Sequence of protein 1:
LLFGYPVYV

These two protein chains interact to form a complex.

Sequence of protein 2:
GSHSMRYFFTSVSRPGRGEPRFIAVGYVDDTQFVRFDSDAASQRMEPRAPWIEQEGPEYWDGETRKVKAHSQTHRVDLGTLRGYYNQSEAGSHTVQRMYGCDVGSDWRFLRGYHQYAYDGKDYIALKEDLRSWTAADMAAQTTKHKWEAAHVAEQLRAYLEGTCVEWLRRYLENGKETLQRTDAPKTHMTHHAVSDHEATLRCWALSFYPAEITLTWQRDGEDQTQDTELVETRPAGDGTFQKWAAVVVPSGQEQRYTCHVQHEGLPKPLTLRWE

Residue-level contacts at the interface:
Residue Y99 in protein 2 contacts residue F3 in protein 1 (closest heavy-atom distance 2.9 Å).
Residue T143 in protein 2 interacts with residue Y8 in protein 1 (closest heavy-atom distance 4.8 Å).
Residue H70 in protein 2 interacts with residue F3 in protein 1 (closest heavy-atom distance 3.2 Å).
Residue W167 in protein 2 contacts residue L1 in protein 1 (closest heavy-atom distance 3.5 Å).
Residue Y116 in protein 2 is in contact with residue V7 in protein 1 (closest heavy-atom distance 4.0 Å).
Residue D77 in protein 2 is in contact with residue Y8 in protein 1 (closest heavy-atom distance 3.7 Å).
Residue R97 in protein 2 is in contact with residue Y5 in protein 1 (closest heavy-atom distance 4.8 Å).
Residue W147 in protein 2 is in contact with residue V9 in protein 1 (closest heavy-atom distance 4.1 Å).
Residue E63 in protein 2 contacts residue L2 in protein 1 (closest heavy-atom distance 2.8 Å).
Residue M45 in protein 2 is in contact with residue L2 in protein 1 (closest heavy-atom distance 3.5 Å).
Residue K146 in protein 2 interacts with residue V9 in protein 1 (closest heavy-atom distance 2.8 Å).
Residue Y159 in protein 2 interacts with residue L2 in protein 1 (closest heavy-atom distance 3.8 Å).
Residue T163 in protein 2 is in contact with residue L1 in protein 1 (closest heavy-atom distance 3.5 Å).
Residue T80 in protein 2 interacts with residue V9 in protein 1 (closest heavy-atom distance 3.7 Å).
Residue T143 in protein 2 interacts with residue V9 in protein 1 (closest heavy-atom distance 2.6 Å).
Residue W147 in protein 2 interacts with residue Y8 in protein 1 (closest heavy-atom distance 2.8 Å).
Residue F9 in protein 2 contacts residue L2 in protein 1 (closest heavy-atom distance 3.9 Å).
Residue E63 in protein 2 is in contact with residue L1 in protein 1 (closest heavy-atom distance 2.9 Å).
Residue W147 in protein 2 is in contact with residue V7 in protein 1 (closest heavy-atom distance 3.4 Å).
Residue V67 in protein 2 interacts with residue L2 in protein 1 (closest heavy-atom distance 3.5 Å).
Residue Y116 in protein 2 interacts with residue V9 in protein 1 (closest heavy-atom distance 3.8 Å).
Residue K66 in protein 2 contacts residue L2 in protein 1 (closest heavy-atom distance 2.8 Å).
Residue L81 in protein 2 contacts residue V9 in protein 1 (closest heavy-atom distance 3.9 Å).
Residue T73 in protein 2 contacts residue Y8 in protein 1 (closest heavy-atom distance 3.3 Å).
Residue Y123 in protein 2 interacts with residue V9 in protein 1 (closest heavy-atom distance 4.2 Å).
Residue V76 in protein 2 contacts residue Y8 in protein 1 (closest heavy-atom distance 3.7 Å).
Residue Y59 in protein 2 contacts residue L1 in protein 1 (closest heavy-atom distance 3.7 Å).
Residue A150 in protein 2 contacts residue Y5 in protein 1 (closest heavy-atom distance 4.2 Å).
Residue T73 in protein 2 interacts with residue V7 in protein 1 (closest heavy-atom distance 2.2 Å).
Residue H70 in protein 2 contacts residue L2 in protein 1 (closest heavy-atom distance 3.9 Å).
Residue V152 in protein 2 interacts with residue V7 in protein 1 (closest heavy-atom distance 3.8 Å).
Residue Y7 in protein 2 contacts residue L2 in protein 1 (closest heavy-atom distance 3.4 Å).
Residue R97 in protein 2 interacts with residue F3 in protein 1 (closest heavy-atom distance 4.0 Å).
Residue L156 in protein 2 is in contact with residue F3 in protein 1 (closest heavy-atom distance 3.5 Å).
Residue Y99 in protein 2 is in contact with residue L2 in protein 1 (closest heavy-atom distance 3.4 Å).
Residue D77 in protein 2 interacts with residue V9 in protein 1 (closest heavy-atom distance 3.0 Å).
Residue K66 in protein 2 contacts residue G4 in protein 1 (closest heavy-atom distance 3.8 Å).
Residue Y159 in protein 2 contacts residue L1 in protein 1 (closest heavy-atom distance 2.6 Å).
Residue D77 in protein 2 contacts residue V7 in protein 1 (closest heavy-atom distance 4.5 Å).
Residue Y84 in protein 2 is in contact with residue V9 in protein 1 (closest heavy-atom distance 2.8 Å).
Residue F33 in protein 2 contacts residue L1 in protein 1 (closest heavy-atom distance 4.8 Å).
Residue Q72 in protein 2 interacts with residue Y8 in protein 1 (closest heavy-atom distance 4.2 Å).
Residue V152 in protein 2 interacts with residue F3 in protein 1 (closest heavy-atom distance 4.9 Å).
Residue Y7 in protein 2 is in contact with residue L1 in protein 1 (closest heavy-atom distance 2.9 Å).
Residue M5 in protein 2 is in contact with residue L1 in protein 1 (closest heavy-atom distance 3.8 Å).
Residue K146 in protein 2 interacts with residue Y8 in protein 1 (closest heavy-atom distance 4.2 Å).
Residue Y171 in protein 2 is in contact with residue L1 in protein 1 (closest heavy-atom distance 2.9 Å).
Residue A69 in protein 2 interacts with residue P6 in protein 1 (closest heavy-atom distance 4.7 Å).
Residue Q155 in protein 2 interacts with residue Y5 in protein 1 (closest heavy-atom distance 2.9 Å).
Residue Q155 in protein 2 interacts with residue F3 in protein 1 (closest heavy-atom distance 3.6 Å).
Residue K66 in protein 2 interacts with residue F3 in protein 1 (closest heavy-atom distance 4.0 Å).
Residue Y159 in protein 2 interacts with residue F3 in protein 1 (closest heavy-atom distance 3.5 Å).
Residue K66 in protein 2 is in contact with residue L1 in protein 1 (closest heavy-atom distance 3.4 Å).
Residue R97 in protein 2 contacts residue V7 in protein 1 (closest heavy-atom distance 4.1 Å).